Interface contacts:
Residue L37 in the second protein interacts with residue I40 in the first protein (closest heavy-atom distance 4.0 Å).
Residue N30 in the second protein contacts residue R25 in the first protein (closest heavy-atom distance 3.0 Å).
Residue Q23 in the second protein is in contact with residue Q23 in the first protein (closest heavy-atom distance 3.2 Å).
Residue M20 in the second protein is in contact with residue R25 in the first protein (closest heavy-atom distance 3.5 Å).
Residue L37 in the second protein is in contact with residue L37 in the first protein (closest heavy-atom distance 3.9 Å).
Residue I48 in the second protein contacts residue L43 in the first protein (closest heavy-atom distance 3.2 Å).
Residue Q26 in the second protein interacts with residue Q26 in the first protein (closest heavy-atom distance 3.0 Å).
Residue L44 in the second protein is in contact with residue I40 in the first protein (closest heavy-atom distance 3.2 Å).
Residue C41 in the second protein interacts with residue I40 in the first protein (closest heavy-atom distance 3.2 Å).
Residue Q23 in the second protein interacts with residue Q26 in the first protein (closest heavy-atom distance 3.4 Å).
Residue N30 in the second protein contacts residue F32 in the first protein (closest heavy-atom distance 3.3 Å).
Residue L44 in the second protein contacts residue I47 in the first protein (closest heavy-atom distance 3.6 Å).
Residue I40 in the second protein interacts with residue I40 in the first protein (closest heavy-atom distance 3.7 Å).
Residue Q23 in the second protein interacts with residue A24 in the first protein (closest heavy-atom distance 3.0 Å).
Residue Q23 in the second protein is in contact with residue P21 in the first protein (closest heavy-atom distance 4.3 Å).
Residue I48 in the second protein contacts residue I47 in the first protein (closest heavy-atom distance 3.5 Å).
Residue I45 in the second protein interacts with residue L43 in the first protein (closest heavy-atom distance 3.8 Å).
Residue M20 in the second protein is in contact with residue L28 in the first protein (closest heavy-atom distance 4.5 Å).
Residue C41 in the second protein contacts residue C36 in the first protein (closest heavy-atom distance 2.7 Å).
Residue I38 in the second protein contacts residue C36 in the first protein (closest heavy-atom distance 3.4 Å).
Residue L44 in the second protein contacts residue L43 in the first protein (closest heavy-atom distance 3.4 Å).
Residue L51 in the second protein is in contact with residue M50 in the first protein (closest heavy-atom distance 3.5 Å).
Residue I47 in the second protein is in contact with residue I47 in the first protein (closest heavy-atom distance 5.0 Å).
Residue N34 in the second protein is in contact with residue Q29 in the first protein (closest heavy-atom distance 4.7 Å).
Residue N30 in the second protein is in contact with residue L28 in the first protein (closest heavy-atom distance 3.5 Å).
Residue Q29 in the second protein is in contact with residue Q29 in the first protein (closest heavy-atom distance 3.0 Å).
Residue I33 in the second protein interacts with residue I33 in the first protein (closest heavy-atom distance 3.5 Å).
Residue L37 in the second protein interacts with residue I33 in the first protein (closest heavy-atom distance 3.5 Å).
Residue N34 in the second protein contacts residue I33 in the first protein (closest heavy-atom distance 2.9 Å).
Residue N34 in the second protein is in contact with residue C36 in the first protein (closest heavy-atom distance 4.7 Å).
Residue Q23 in the second protein interacts with residue R25 in the first protein (closest heavy-atom distance 3.0 Å).
Residue N27 in the second protein interacts with residue R25 in the first protein (closest heavy-atom distance 3.0 Å).
Residue M20 in the second protein is in contact with residue A24 in the first protein (closest heavy-atom distance 3.7 Å).
Residue I48 in the second protein is in contact with residue C46 in the first protein (closest heavy-atom distance 4.0 Å).
Residue N30 in the second protein is in contact with residue Q29 in the first protein (closest heavy-atom distance 2.8 Å).
Residue L37 in the second protein contacts residue C36 in the first protein (closest heavy-atom distance 3.4 Å).
Residue L51 in the second protein interacts with residue I47 in the first protein (closest heavy-atom distance 4.7 Å).
Residue L44 in the second protein is in contact with residue L44 in the first protein (closest heavy-atom distance 4.9 Å).
Residue N34 in the second protein contacts residue F32 in the first protein (closest heavy-atom distance 3.1 Å).
Residue I33 in the second protein is in contact with residue Q29 in the first protein (closest heavy-atom distance 4.1 Å).
Residue L52 in the second protein is in contact with residue M50 in the first protein (closest heavy-atom distance 3.7 Å).
Residue C41 in the second protein is in contact with residue L39 in the first protein (closest heavy-atom distance 4.7 Å).
Residue Q23 in the second protein interacts with residue Q22 in the first protein (closest heavy-atom distance 3.0 Å).
Residue Q26 in the second protein is in contact with residue R25 in the first protein (closest heavy-atom distance 3.3 Å).
Residue C41 in the second protein interacts with residue L43 in the first protein (closest heavy-atom distance 4.0 Å).
Residue Q26 in the second protein interacts with residue Q29 in the first protein (closest heavy-atom distance 3.4 Å).

Sequence of the second protein:
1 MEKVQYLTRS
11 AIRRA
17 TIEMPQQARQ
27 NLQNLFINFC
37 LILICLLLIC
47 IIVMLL

Sequence of the first protein:
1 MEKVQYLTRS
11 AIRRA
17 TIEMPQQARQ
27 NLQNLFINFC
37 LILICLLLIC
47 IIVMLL

These two protein chains interact to form a complex.